Interface contacts:
Residue W112 in chain B interacts with residue P11 in chain A (closest heavy-atom distance 5.0 Å).
Residue G49 in chain B is in contact with residue P11 in chain A (closest heavy-atom distance 4.7 Å).
Residue W33 in chain B interacts with residue R13 in chain A (closest heavy-atom distance 3.7 Å).
Residue Y108 in chain B interacts with residue A14 in chain A (closest heavy-atom distance 3.7 Å).
Residue S35 in chain B contacts residue P11 in chain A (closest heavy-atom distance 3.4 Å).
Residue Y108 in chain B is in contact with residue I9 in chain A (closest heavy-atom distance 3.4 Å).
Residue V103 in chain B is in contact with residue F15 in chain A (closest heavy-atom distance 3.5 Å).
Residue F50 in chain B interacts with residue G12 in chain A (closest heavy-atom distance 3.4 Å).
Residue V103 in chain B is in contact with residue A14 in chain A (closest heavy-atom distance 4.2 Å).
Residue F50 in chain B is in contact with residue P11 in chain A (closest heavy-atom distance 3.3 Å).
Residue S35 in chain B is in contact with residue G12 in chain A (closest heavy-atom distance 3.6 Å).
Residue W47 in chain B is in contact with residue P11 in chain A (closest heavy-atom distance 3.1 Å).
Residue H106 in chain B interacts with residue Y16 in chain A (closest heavy-atom distance 3.6 Å).
Residue E110 in chain B interacts with residue P11 in chain A (closest heavy-atom distance 3.6 Å).
Residue E107 in chain B is in contact with residue Y16 in chain A (closest heavy-atom distance 4.6 Å).
Residue M34 in chain B interacts with residue G12 in chain A (closest heavy-atom distance 4.5 Å).
Residue A101 in chain B contacts residue A14 in chain A (closest heavy-atom distance 4.7 Å).
Residue Q99 in chain B interacts with residue P11 in chain A (closest heavy-atom distance 4.1 Å).
Residue W33 in chain B is in contact with residue F15 in chain A (closest heavy-atom distance 3.7 Å).
Residue F50 in chain B contacts residue R13 in chain A (closest heavy-atom distance 4.5 Å).
Residue W33 in chain B interacts with residue A14 in chain A (closest heavy-atom distance 3.7 Å).
Residue W33 in chain B interacts with residue G12 in chain A (closest heavy-atom distance 3.0 Å).
Residue Y108 in chain B contacts residue G10 in chain A (closest heavy-atom distance 3.5 Å).
Residue Y108 in chain B is in contact with residue P11 in chain A (closest heavy-atom distance 4.3 Å).
Residue V103 in chain B interacts with residue Y16 in chain A (closest heavy-atom distance 4.2 Å).
Residue Y108 in chain B is in contact with residue Y16 in chain A (closest heavy-atom distance 4.4 Å).
Residue E110 in chain B interacts with residue G10 in chain A (closest heavy-atom distance 4.1 Å).
Residue V37 in chain B interacts with residue P11 in chain A (closest heavy-atom distance 4.4 Å).

This data describes a binding interaction between two proteins.

Sequence of chain B:
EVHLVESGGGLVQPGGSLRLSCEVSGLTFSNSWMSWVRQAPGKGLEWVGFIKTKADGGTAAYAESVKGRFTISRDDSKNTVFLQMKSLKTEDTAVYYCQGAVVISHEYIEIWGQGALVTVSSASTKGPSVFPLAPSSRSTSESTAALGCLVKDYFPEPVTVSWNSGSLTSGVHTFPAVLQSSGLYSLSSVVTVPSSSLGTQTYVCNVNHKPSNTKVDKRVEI

Sequence of chain A:
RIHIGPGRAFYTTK